Interface contacts:
Residue L175 in chain A contacts residue P4 in chain B (closest heavy-atom distance 3.8 Å).
Residue V178 in chain A contacts residue S2 in chain B (closest heavy-atom distance 3.7 Å).
Residue L100 in chain A contacts residue I6 in chain B (closest heavy-atom distance 4.5 Å).
Residue Y96 in chain A is in contact with residue V7 in chain B (closest heavy-atom distance 4.5 Å).
Residue T251 in chain A interacts with residue S2 in chain B (closest heavy-atom distance 3.8 Å).
Residue R67 in chain A interacts with residue I6 in chain B (closest heavy-atom distance 3.8 Å).
Residue R67 in chain A is in contact with residue G8 in chain B (closest heavy-atom distance 3.7 Å).
Residue N171 in chain A interacts with residue P4 in chain B (closest heavy-atom distance 3.4 Å).
Residue I64 in chain A is in contact with residue I6 in chain B (closest heavy-atom distance 3.9 Å).
Residue L27 in chain A is in contact with residue V7 in chain B (closest heavy-atom distance 4.9 Å).
Residue N247 in chain A contacts residue S2 in chain B (closest heavy-atom distance 3.5 Å).
Residue N247 in chain A contacts residue K3 in chain B (closest heavy-atom distance 3.6 Å).
Residue I212 in chain A contacts residue S2 in chain B (closest heavy-atom distance 3.8 Å).
Residue L138 in chain A interacts with residue P4 in chain B (closest heavy-atom distance 3.5 Å).
Residue I212 in chain A is in contact with residue K3 in chain B (closest heavy-atom distance 3.5 Å).
Residue L138 in chain A is in contact with residue I6 in chain B (closest heavy-atom distance 3.7 Å).
Residue I64 in chain A is in contact with residue G8 in chain B (closest heavy-atom distance 4.1 Å).
Residue L27 in chain A interacts with residue G8 in chain B (closest heavy-atom distance 4.3 Å).
Residue L138 in chain A contacts residue D5 in chain B (closest heavy-atom distance 3.4 Å).
Residue N135 in chain A is in contact with residue V7 in chain B (closest heavy-atom distance 2.9 Å).
Residue N168 in chain A contacts residue V7 in chain B (closest heavy-atom distance 4.0 Å).
Residue L100 in chain A contacts residue V7 in chain B (closest heavy-atom distance 4.3 Å).
Residue E254 in chain A is in contact with residue S1 in chain B (closest heavy-atom distance 2.2 Å).
Residue S219 in chain A is in contact with residue S1 in chain B (closest heavy-atom distance 4.8 Å).
Residue D245 in chain A is in contact with residue D5 in chain B (closest heavy-atom distance 3.9 Å).
Residue N135 in chain A contacts residue I6 in chain B (closest heavy-atom distance 3.2 Å).
Residue D250 in chain A is in contact with residue S2 in chain B (closest heavy-atom distance 4.5 Å).
Residue L104 in chain A is in contact with residue I6 in chain B (closest heavy-atom distance 4.0 Å).
Residue R67 in chain A is in contact with residue D5 in chain B (closest heavy-atom distance 3.0 Å).
Residue T141 in chain A contacts residue K3 in chain B (closest heavy-atom distance 3.3 Å).
Residue I212 in chain A is in contact with residue D5 in chain B (closest heavy-atom distance 4.8 Å).
Residue W108 in chain A interacts with residue I6 in chain B (closest heavy-atom distance 5.0 Å).
Residue N216 in chain A is in contact with residue S1 in chain B (closest heavy-atom distance 3.5 Å).
Residue N216 in chain A contacts residue K3 in chain B (closest heavy-atom distance 4.3 Å).
Residue Y134 in chain A interacts with residue V7 in chain B (closest heavy-atom distance 3.7 Å).
Residue Y134 in chain A contacts residue D5 in chain B (closest heavy-atom distance 3.0 Å).
Residue I174 in chain A interacts with residue P4 in chain B (closest heavy-atom distance 3.7 Å).
Residue K29 in chain A interacts with residue G8 in chain B (closest heavy-atom distance 4.5 Å).
Residue M65 in chain A is in contact with residue G8 in chain B (closest heavy-atom distance 3.3 Å).
Residue D250 in chain A is in contact with residue S1 in chain B (closest heavy-atom distance 2.8 Å).
Residue G131 in chain A contacts residue V7 in chain B (closest heavy-atom distance 4.4 Å).
Residue Y134 in chain A is in contact with residue I6 in chain B (closest heavy-atom distance 4.1 Å).
Residue N216 in chain A interacts with residue S2 in chain B (closest heavy-atom distance 2.5 Å).
Residue S215 in chain A interacts with residue S2 in chain B (closest heavy-atom distance 3.2 Å).
Residue Y134 in chain A is in contact with residue P4 in chain B (closest heavy-atom distance 3.4 Å).
Residue I212 in chain A contacts residue P4 in chain B (closest heavy-atom distance 3.6 Å).
Residue H142 in chain A contacts residue K3 in chain B (closest heavy-atom distance 3.4 Å).

This data describes a binding interaction between two proteins.

Sequence of chain B:
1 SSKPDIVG

Sequence of chain A:
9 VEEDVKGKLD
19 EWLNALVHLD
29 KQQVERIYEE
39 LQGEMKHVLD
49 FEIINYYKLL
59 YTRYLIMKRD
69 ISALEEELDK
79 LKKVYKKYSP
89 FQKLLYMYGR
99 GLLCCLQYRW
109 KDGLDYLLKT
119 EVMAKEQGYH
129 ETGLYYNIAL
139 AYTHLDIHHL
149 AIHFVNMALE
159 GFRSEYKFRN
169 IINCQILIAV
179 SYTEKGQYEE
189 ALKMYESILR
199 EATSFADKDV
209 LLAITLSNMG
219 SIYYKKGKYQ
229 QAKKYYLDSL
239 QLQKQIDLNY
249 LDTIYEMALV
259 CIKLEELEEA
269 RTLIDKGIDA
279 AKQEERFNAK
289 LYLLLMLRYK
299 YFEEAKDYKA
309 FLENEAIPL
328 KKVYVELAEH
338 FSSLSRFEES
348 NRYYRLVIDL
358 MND